Sequence of the second protein:
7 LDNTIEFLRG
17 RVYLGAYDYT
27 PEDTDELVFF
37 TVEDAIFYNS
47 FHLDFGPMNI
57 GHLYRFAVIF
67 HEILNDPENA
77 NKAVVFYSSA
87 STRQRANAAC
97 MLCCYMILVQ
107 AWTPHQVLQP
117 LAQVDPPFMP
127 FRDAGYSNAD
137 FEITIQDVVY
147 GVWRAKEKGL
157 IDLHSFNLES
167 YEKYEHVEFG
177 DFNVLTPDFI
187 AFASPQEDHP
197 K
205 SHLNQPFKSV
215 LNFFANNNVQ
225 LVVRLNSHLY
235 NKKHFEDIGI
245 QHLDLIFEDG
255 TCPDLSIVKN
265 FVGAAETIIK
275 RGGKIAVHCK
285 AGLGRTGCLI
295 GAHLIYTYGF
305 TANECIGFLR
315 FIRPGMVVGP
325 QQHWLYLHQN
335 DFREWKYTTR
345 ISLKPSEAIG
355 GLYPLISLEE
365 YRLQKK

Interface contacts:
Residue Q106 in the second protein is in contact with residue L12 in the first protein (closest heavy-atom distance 4.0 Å).
Residue R17 in the second protein interacts with residue L13 in the first protein (closest heavy-atom distance 3.8 Å).
Residue Y60 in the second protein interacts with residue F7 in the first protein (closest heavy-atom distance 4.0 Å).
Residue L14 in the second protein contacts residue P15 in the first protein (closest heavy-atom distance 4.6 Å).
Residue V105 in the second protein interacts with residue F7 in the first protein (closest heavy-atom distance 3.8 Å).
Residue L70 in the second protein contacts residue P11 in the first protein (closest heavy-atom distance 3.5 Å).
Residue W108 in the second protein contacts residue A14 in the first protein (closest heavy-atom distance 3.7 Å).
Residue W108 in the second protein interacts with residue L13 in the first protein (closest heavy-atom distance 2.9 Å).
Residue F13 in the second protein interacts with residue P16 in the first protein (closest heavy-atom distance 4.3 Å).
Residue Q106 in the second protein interacts with residue L13 in the first protein (closest heavy-atom distance 3.0 Å).
Residue Q112 in the second protein is in contact with residue P15 in the first protein (closest heavy-atom distance 3.3 Å).
Residue H67 in the second protein is in contact with residue N9 in the first protein (closest heavy-atom distance 4.8 Å).
Residue Y101 in the second protein contacts residue P11 in the first protein (closest heavy-atom distance 4.7 Å).
Residue L14 in the second protein interacts with residue A14 in the first protein (closest heavy-atom distance 3.4 Å).
Residue H67 in the second protein is in contact with residue P11 in the first protein (closest heavy-atom distance 3.6 Å).
Residue N71 in the second protein contacts residue P11 in the first protein (closest heavy-atom distance 3.9 Å).
Residue W108 in the second protein contacts residue P16 in the first protein (closest heavy-atom distance 3.8 Å).
Residue L14 in the second protein is in contact with residue L13 in the first protein (closest heavy-atom distance 3.7 Å).
Residue L159 in the second protein is in contact with residue F7 in the first protein (closest heavy-atom distance 4.0 Å).
Residue H67 in the second protein contacts residue A10 in the first protein (closest heavy-atom distance 3.7 Å).
Residue V105 in the second protein is in contact with residue A10 in the first protein (closest heavy-atom distance 4.9 Å).
Residue M102 in the second protein is in contact with residue L13 in the first protein (closest heavy-atom distance 4.4 Å).
Residue Q106 in the second protein contacts residue P15 in the first protein (closest heavy-atom distance 4.4 Å).
Residue F66 in the second protein interacts with residue L13 in the first protein (closest heavy-atom distance 3.9 Å).
Residue N71 in the second protein is in contact with residue N9 in the first protein (closest heavy-atom distance 3.1 Å).
Residue Y101 in the second protein is in contact with residue L13 in the first protein (closest heavy-atom distance 4.1 Å).
Residue Q106 in the second protein contacts residue P11 in the first protein (closest heavy-atom distance 2.8 Å).
Residue A63 in the second protein contacts residue F7 in the first protein (closest heavy-atom distance 3.7 Å).
Residue V64 in the second protein contacts residue F7 in the first protein (closest heavy-atom distance 4.4 Å).
Residue Q106 in the second protein is in contact with residue A14 in the first protein (closest heavy-atom distance 4.4 Å).
Residue Q112 in the second protein is in contact with residue P16 in the first protein (closest heavy-atom distance 4.8 Å).
Residue R17 in the second protein interacts with residue L12 in the first protein (closest heavy-atom distance 4.7 Å).
Residue H67 in the second protein contacts residue F7 in the first protein (closest heavy-atom distance 3.7 Å).
Residue V18 in the second protein contacts residue L13 in the first protein (closest heavy-atom distance 4.2 Å).
Residue W108 in the second protein interacts with residue P15 in the first protein (closest heavy-atom distance 3.3 Å).
Residue L14 in the second protein contacts residue P16 in the first protein (closest heavy-atom distance 4.1 Å).
Residue L70 in the second protein interacts with residue L13 in the first protein (closest heavy-atom distance 4.0 Å).

Sequence of the first protein:
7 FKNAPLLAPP

These two protein chains interact to form a complex.